The following describes two proteins that form a bound complex.

Sequence of the first protein:
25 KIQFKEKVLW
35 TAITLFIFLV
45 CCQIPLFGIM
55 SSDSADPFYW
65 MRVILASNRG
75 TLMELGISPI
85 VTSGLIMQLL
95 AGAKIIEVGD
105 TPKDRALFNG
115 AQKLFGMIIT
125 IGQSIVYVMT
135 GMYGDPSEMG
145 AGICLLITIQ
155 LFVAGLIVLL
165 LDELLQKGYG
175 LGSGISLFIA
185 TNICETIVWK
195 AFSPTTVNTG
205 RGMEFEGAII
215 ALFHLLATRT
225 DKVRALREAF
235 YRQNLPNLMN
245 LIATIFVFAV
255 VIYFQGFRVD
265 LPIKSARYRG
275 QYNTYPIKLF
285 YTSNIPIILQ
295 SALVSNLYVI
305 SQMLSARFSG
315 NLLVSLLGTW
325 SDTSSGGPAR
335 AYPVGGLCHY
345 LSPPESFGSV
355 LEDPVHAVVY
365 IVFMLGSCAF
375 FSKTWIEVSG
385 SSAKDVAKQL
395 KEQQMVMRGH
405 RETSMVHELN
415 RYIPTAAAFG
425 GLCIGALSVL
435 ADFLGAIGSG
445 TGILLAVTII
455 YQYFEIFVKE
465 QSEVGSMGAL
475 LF

Residue-level contacts at the interface:
Residue R262 in the first protein interacts with residue C25 in the second protein (closest heavy-atom distance 3.2 Å).
Residue A184 in the first protein is in contact with residue M47 in the second protein (closest heavy-atom distance 3.7 Å).
Residue F423 in the first protein is in contact with residue D17 in the second protein (closest heavy-atom distance 3.3 Å).
Residue E189 in the first protein contacts residue I50 in the second protein (closest heavy-atom distance 3.3 Å).
Residue F252 in the first protein is in contact with residue T40 in the second protein (closest heavy-atom distance 3.8 Å).
Residue L181 in the first protein contacts residue M47 in the second protein (closest heavy-atom distance 4.3 Å).
Residue L50 in the first protein is in contact with residue K55 in the second protein (closest heavy-atom distance 4.4 Å).
Residue F196 in the first protein is in contact with residue L56 in the second protein (closest heavy-atom distance 3.8 Å).
Residue A420 in the first protein interacts with residue D17 in the second protein (closest heavy-atom distance 4.2 Å).
Residue W193 in the first protein contacts residue V54 in the second protein (closest heavy-atom distance 3.3 Å).
Residue Y416 in the first protein is in contact with residue R20 in the second protein (closest heavy-atom distance 3.7 Å).
Residue F423 in the first protein is in contact with residue F14 in the second protein (closest heavy-atom distance 3.6 Å).
Residue T185 in the first protein contacts residue M47 in the second protein (closest heavy-atom distance 3.6 Å).
Residue F196 in the first protein interacts with residue K55 in the second protein (closest heavy-atom distance 4.5 Å).
Residue I256 in the first protein contacts residue F33 in the second protein (closest heavy-atom distance 4.4 Å).
Residue F261 in the first protein contacts residue C25 in the second protein (closest heavy-atom distance 3.5 Å).
Residue C188 in the first protein interacts with residue F44 in the second protein (closest heavy-atom distance 3.5 Å).
Residue A422 in the first protein interacts with residue F14 in the second protein (closest heavy-atom distance 3.9 Å).
Residue V263 in the first protein is in contact with residue R24 in the second protein (closest heavy-atom distance 3.6 Å).
Residue T419 in the first protein is in contact with residue D17 in the second protein (closest heavy-atom distance 3.6 Å).
Residue L50 in the first protein is in contact with residue V54 in the second protein (closest heavy-atom distance 4.6 Å).
Residue V263 in the first protein contacts residue C25 in the second protein (closest heavy-atom distance 4.3 Å).
Residue F284 in the first protein is in contact with residue D17 in the second protein (closest heavy-atom distance 4.3 Å).
Residue Q47 in the first protein is in contact with residue V54 in the second protein (closest heavy-atom distance 4.2 Å).
Residue T199 in the first protein is in contact with residue I65 in the second protein (closest heavy-atom distance 3.7 Å).
Residue S197 in the first protein is in contact with residue I59 in the second protein (closest heavy-atom distance 3.9 Å).
Residue P198 in the first protein interacts with residue I65 in the second protein (closest heavy-atom distance 3.7 Å).
Residue G260 in the first protein interacts with residue P28 in the second protein (closest heavy-atom distance 4.2 Å).
Residue C188 in the first protein interacts with residue M47 in the second protein (closest heavy-atom distance 3.7 Å).
Residue Q259 in the first protein contacts residue I36 in the second protein (closest heavy-atom distance 3.9 Å).
Residue W193 in the first protein contacts residue K55 in the second protein (closest heavy-atom distance 3.4 Å).
Residue F261 in the first protein interacts with residue L21 in the second protein (closest heavy-atom distance 3.9 Å).
Residue E189 in the first protein interacts with residue G51 in the second protein (closest heavy-atom distance 3.5 Å).
Residue Y416 in the first protein is in contact with residue D17 in the second protein (closest heavy-atom distance 4.1 Å).
Residue A373 in the first protein is in contact with residue F14 in the second protein (closest heavy-atom distance 4.0 Å).
Residue I256 in the first protein contacts residue P28 in the second protein (closest heavy-atom distance 4.2 Å).
Residue F458 in the first protein contacts residue A39 in the second protein (closest heavy-atom distance 3.8 Å).
Residue W193 in the first protein contacts residue G51 in the second protein (closest heavy-atom distance 3.8 Å).
Residue F423 in the first protein contacts residue L21 in the second protein (closest heavy-atom distance 3.6 Å).
Residue F252 in the first protein is in contact with residue A37 in the second protein (closest heavy-atom distance 4.1 Å).
Residue Y257 in the first protein interacts with residue K27 in the second protein (closest heavy-atom distance 3.8 Å).
Residue L43 in the first protein is in contact with residue I50 in the second protein (closest heavy-atom distance 4.4 Å).
Residue E189 in the first protein interacts with residue V54 in the second protein (closest heavy-atom distance 3.6 Å).
Residue F423 in the first protein interacts with residue S18 in the second protein (closest heavy-atom distance 3.6 Å).
Residue F261 in the first protein is in contact with residue V22 in the second protein (closest heavy-atom distance 4.4 Å).
Residue E189 in the first protein contacts residue M47 in the second protein (closest heavy-atom distance 3.6 Å).
Residue L43 in the first protein interacts with residue V54 in the second protein (closest heavy-atom distance 4.6 Å).
Residue V192 in the first protein is in contact with residue G51 in the second protein (closest heavy-atom distance 3.9 Å).
Residue I454 in the first protein interacts with residue F44 in the second protein (closest heavy-atom distance 4.4 Å).
Residue Y257 in the first protein interacts with residue F33 in the second protein (closest heavy-atom distance 4.1 Å).
Residue Y257 in the first protein is in contact with residue P28 in the second protein (closest heavy-atom distance 3.7 Å).
Residue I256 in the first protein contacts residue I36 in the second protein (closest heavy-atom distance 3.8 Å).
Residue F196 in the first protein is in contact with residue F52 in the second protein (closest heavy-atom distance 3.4 Å).
Residue V192 in the first protein interacts with residue G48 in the second protein (closest heavy-atom distance 3.6 Å).
Residue Q47 in the first protein interacts with residue H58 in the second protein (closest heavy-atom distance 4.2 Å).
Residue D264 in the first protein is in contact with residue R24 in the second protein (closest heavy-atom distance 3.7 Å).
Residue I187 in the first protein contacts residue F44 in the second protein (closest heavy-atom distance 4.2 Å).
Residue Y455 in the first protein contacts residue T40 in the second protein (closest heavy-atom distance 3.3 Å).
Residue L426 in the first protein contacts residue F14 in the second protein (closest heavy-atom distance 3.5 Å).
Residue F284 in the first protein interacts with residue L21 in the second protein (closest heavy-atom distance 3.5 Å).

Sequence of the second protein:
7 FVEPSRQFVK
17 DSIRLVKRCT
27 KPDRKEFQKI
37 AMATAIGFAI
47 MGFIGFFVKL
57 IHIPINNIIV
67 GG